Sequence of protein 2:
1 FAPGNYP

Contacts between the two chains:
Residue F74 in protein 1 is in contact with residue N5 in protein 2 (closest heavy-atom distance 4.1 Å).
Residue Y156 in protein 1 interacts with residue N5 in protein 2 (closest heavy-atom distance 3.4 Å).
Residue F33 in protein 1 interacts with residue F1 in protein 2 (closest heavy-atom distance 4.5 Å).
Residue Y156 in protein 1 contacts residue G4 in protein 2 (closest heavy-atom distance 4.5 Å).
Residue H155 in protein 1 interacts with residue Y6 in protein 2 (closest heavy-atom distance 3.4 Å).
Residue Y7 in protein 1 contacts residue F1 in protein 2 (closest heavy-atom distance 2.9 Å).
Residue W73 in protein 1 contacts residue P7 in protein 2 (closest heavy-atom distance 4.1 Å).
Residue Y159 in protein 1 interacts with residue F1 in protein 2 (closest heavy-atom distance 2.7 Å).
Residue G151 in protein 1 interacts with residue Y6 in protein 2 (closest heavy-atom distance 3.7 Å).
Residue Q97 in protein 1 interacts with residue N5 in protein 2 (closest heavy-atom distance 2.7 Å).
Residue Q70 in protein 1 is in contact with residue N5 in protein 2 (closest heavy-atom distance 2.8 Å).
Residue Y45 in protein 1 is in contact with residue A2 in protein 2 (closest heavy-atom distance 3.7 Å).
Residue F116 in protein 1 contacts residue N5 in protein 2 (closest heavy-atom distance 4.0 Å).
Residue H155 in protein 1 interacts with residue G4 in protein 2 (closest heavy-atom distance 2.9 Å).
Residue K66 in protein 1 is in contact with residue G4 in protein 2 (closest heavy-atom distance 4.6 Å).
Residue S99 in protein 1 contacts residue P3 in protein 2 (closest heavy-atom distance 3.5 Å).
Residue W73 in protein 1 contacts residue N5 in protein 2 (closest heavy-atom distance 3.4 Å).
Residue Y156 in protein 1 is in contact with residue Y6 in protein 2 (closest heavy-atom distance 3.1 Å).
Residue E163 in protein 1 is in contact with residue F1 in protein 2 (closest heavy-atom distance 3.6 Å).
Residue W167 in protein 1 contacts residue F1 in protein 2 (closest heavy-atom distance 3.2 Å).
Residue Y59 in protein 1 is in contact with residue F1 in protein 2 (closest heavy-atom distance 3.9 Å).
Residue Y159 in protein 1 is in contact with residue A2 in protein 2 (closest heavy-atom distance 3.7 Å).
Residue M5 in protein 1 contacts residue F1 in protein 2 (closest heavy-atom distance 3.9 Å).
Residue S150 in protein 1 interacts with residue Y6 in protein 2 (closest heavy-atom distance 2.8 Å).
Residue Y171 in protein 1 is in contact with residue F1 in protein 2 (closest heavy-atom distance 2.6 Å).
Residue K66 in protein 1 is in contact with residue F1 in protein 2 (closest heavy-atom distance 3.1 Å).
Residue R62 in protein 1 contacts residue F1 in protein 2 (closest heavy-atom distance 3.7 Å).
Residue A152 in protein 1 contacts residue Y6 in protein 2 (closest heavy-atom distance 3.8 Å).
Residue Y7 in protein 1 contacts residue P3 in protein 2 (closest heavy-atom distance 3.9 Å).
Residue Q70 in protein 1 is in contact with residue G4 in protein 2 (closest heavy-atom distance 3.5 Å).
Residue H155 in protein 1 is in contact with residue N5 in protein 2 (closest heavy-atom distance 4.0 Å).
Residue Y159 in protein 1 interacts with residue P3 in protein 2 (closest heavy-atom distance 3.7 Å).
Residue E63 in protein 1 contacts residue A2 in protein 2 (closest heavy-atom distance 2.8 Å).
Residue Q97 in protein 1 contacts residue P3 in protein 2 (closest heavy-atom distance 4.6 Å).
Residue E63 in protein 1 interacts with residue F1 in protein 2 (closest heavy-atom distance 3.6 Å).
Residue Y7 in protein 1 contacts residue A2 in protein 2 (closest heavy-atom distance 3.3 Å).
Residue Q70 in protein 1 interacts with residue P3 in protein 2 (closest heavy-atom distance 3.5 Å).
Residue E9 in protein 1 contacts residue P3 in protein 2 (closest heavy-atom distance 3.7 Å).
Residue K66 in protein 1 contacts residue A2 in protein 2 (closest heavy-atom distance 3.1 Å).
Residue K66 in protein 1 interacts with residue P3 in protein 2 (closest heavy-atom distance 4.5 Å).
Residue W73 in protein 1 contacts residue Y6 in protein 2 (closest heavy-atom distance 2.9 Å).

The following describes two proteins that form a bound complex.

Sequence of protein 1:
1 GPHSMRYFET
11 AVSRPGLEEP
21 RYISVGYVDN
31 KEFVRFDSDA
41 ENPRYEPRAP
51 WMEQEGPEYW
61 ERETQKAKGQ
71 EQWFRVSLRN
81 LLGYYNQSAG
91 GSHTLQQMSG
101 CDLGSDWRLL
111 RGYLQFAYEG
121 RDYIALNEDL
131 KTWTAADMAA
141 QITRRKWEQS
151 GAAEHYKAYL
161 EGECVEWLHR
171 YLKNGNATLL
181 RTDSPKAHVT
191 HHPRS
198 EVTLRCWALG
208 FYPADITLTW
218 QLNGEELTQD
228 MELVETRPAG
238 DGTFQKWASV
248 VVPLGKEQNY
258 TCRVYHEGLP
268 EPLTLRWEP